Sequence of the second protein:
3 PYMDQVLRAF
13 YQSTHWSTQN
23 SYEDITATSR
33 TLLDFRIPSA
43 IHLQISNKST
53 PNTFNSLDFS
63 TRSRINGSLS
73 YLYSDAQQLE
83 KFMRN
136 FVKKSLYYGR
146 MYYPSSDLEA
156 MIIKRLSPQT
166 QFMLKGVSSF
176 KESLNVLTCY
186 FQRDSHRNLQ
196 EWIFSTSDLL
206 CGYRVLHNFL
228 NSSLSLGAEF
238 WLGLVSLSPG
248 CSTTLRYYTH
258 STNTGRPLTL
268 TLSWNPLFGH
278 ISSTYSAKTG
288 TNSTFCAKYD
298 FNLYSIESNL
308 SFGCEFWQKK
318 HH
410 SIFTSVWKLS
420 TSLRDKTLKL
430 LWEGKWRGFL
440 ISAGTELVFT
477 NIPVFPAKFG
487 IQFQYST

The following describes two proteins that form a bound complex.

Residue-level contacts at the interface:
Residue E17 in the first protein is in contact with residue Y148 in the second protein (closest heavy-atom distance 2.9 Å).
Residue G7 in the first protein is in contact with residue N57 in the second protein (closest heavy-atom distance 3.4 Å).
Residue A16 in the first protein interacts with residue Y148 in the second protein (closest heavy-atom distance 2.9 Å).
Residue G44 in the first protein interacts with residue R66 in the second protein (closest heavy-atom distance 3.2 Å).
Residue A18 in the first protein interacts with residue I67 in the second protein (closest heavy-atom distance 4.5 Å).
Residue A16 in the first protein interacts with residue M146 in the second protein (closest heavy-atom distance 4.5 Å).
Residue T6 in the first protein interacts with residue S51 in the second protein (closest heavy-atom distance 4.8 Å).
Residue Y19 in the first protein contacts residue L59 in the second protein (closest heavy-atom distance 3.3 Å).
Residue T6 in the first protein interacts with residue I47 in the second protein (closest heavy-atom distance 3.7 Å).
Residue L20 in the first protein interacts with residue I47 in the second protein (closest heavy-atom distance 3.8 Å).
Residue A4 in the first protein contacts residue N49 in the second protein (closest heavy-atom distance 4.5 Å).
Residue T6 in the first protein contacts residue N57 in the second protein (closest heavy-atom distance 3.9 Å).
Residue L358 in the first protein is in contact with residue M146 in the second protein (closest heavy-atom distance 4.3 Å).
Residue T6 in the first protein is in contact with residue L59 in the second protein (closest heavy-atom distance 3.6 Å).
Residue A18 in the first protein interacts with residue S58 in the second protein (closest heavy-atom distance 4.5 Å).
Residue E17 in the first protein interacts with residue P149 in the second protein (closest heavy-atom distance 4.0 Å).
Residue T8 in the first protein contacts residue N57 in the second protein (closest heavy-atom distance 2.7 Å).
Residue M331 in the first protein interacts with residue L71 in the second protein (closest heavy-atom distance 4.0 Å).
Residue A18 in the first protein is in contact with residue L59 in the second protein (closest heavy-atom distance 3.7 Å).
Residue L20 in the first protein contacts residue L59 in the second protein (closest heavy-atom distance 3.8 Å).
Residue R43 in the first protein contacts residue R66 in the second protein (closest heavy-atom distance 3.6 Å).
Residue I47 in the first protein interacts with residue R66 in the second protein (closest heavy-atom distance 3.4 Å).
Residue H329 in the first protein is in contact with residue T52 in the second protein (closest heavy-atom distance 3.7 Å).
Residue S49 in the first protein interacts with residue R66 in the second protein (closest heavy-atom distance 3.7 Å).
Residue K5 in the first protein interacts with residue I47 in the second protein (closest heavy-atom distance 4.5 Å).
Residue A18 in the first protein contacts residue G69 in the second protein (closest heavy-atom distance 3.9 Å).
Residue M331 in the first protein interacts with residue S51 in the second protein (closest heavy-atom distance 4.4 Å).
Residue E17 in the first protein is in contact with residue I67 in the second protein (closest heavy-atom distance 4.4 Å).
Residue K46 in the first protein interacts with residue R66 in the second protein (closest heavy-atom distance 3.5 Å).
Residue L20 in the first protein is in contact with residue F61 in the second protein (closest heavy-atom distance 4.8 Å).
Residue T6 in the first protein interacts with residue N49 in the second protein (closest heavy-atom distance 3.1 Å).
Residue F334 in the first protein is in contact with residue M146 in the second protein (closest heavy-atom distance 4.0 Å).
Residue A18 in the first protein is in contact with residue Y148 in the second protein (closest heavy-atom distance 3.3 Å).
Residue K5 in the first protein is in contact with residue N49 in the second protein (closest heavy-atom distance 3.6 Å).
Residue I41 in the first protein contacts residue I67 in the second protein (closest heavy-atom distance 4.1 Å).
Residue T6 in the first protein contacts residue S58 in the second protein (closest heavy-atom distance 4.6 Å).
Residue T6 in the first protein interacts with residue S48 in the second protein (closest heavy-atom distance 4.5 Å).
Residue M331 in the first protein contacts residue T52 in the second protein (closest heavy-atom distance 3.6 Å).
Residue M331 in the first protein interacts with residue T55 in the second protein (closest heavy-atom distance 4.4 Å).
Residue G7 in the first protein is in contact with residue Y148 in the second protein (closest heavy-atom distance 3.7 Å).
Residue H48 in the first protein contacts residue R66 in the second protein (closest heavy-atom distance 2.5 Å).
Residue S49 in the first protein contacts residue I67 in the second protein (closest heavy-atom distance 5.0 Å).
Residue F10 in the first protein is in contact with residue L71 in the second protein (closest heavy-atom distance 3.8 Å).
Residue L42 in the first protein interacts with residue I67 in the second protein (closest heavy-atom distance 3.8 Å).
Residue A18 in the first protein contacts residue N68 in the second protein (closest heavy-atom distance 3.8 Å).
Residue T8 in the first protein contacts residue Y148 in the second protein (closest heavy-atom distance 2.7 Å).
Residue R43 in the first protein is in contact with residue N68 in the second protein (closest heavy-atom distance 3.5 Å).
Residue T45 in the first protein is in contact with residue R66 in the second protein (closest heavy-atom distance 3.8 Å).
Residue A4 in the first protein interacts with residue I47 in the second protein (closest heavy-atom distance 4.4 Å).
Residue R43 in the first protein interacts with residue P149 in the second protein (closest heavy-atom distance 4.3 Å).
Residue D15 in the first protein contacts residue Y148 in the second protein (closest heavy-atom distance 4.6 Å).
Residue T8 in the first protein interacts with residue L71 in the second protein (closest heavy-atom distance 3.5 Å).
Residue R43 in the first protein interacts with residue I67 in the second protein (closest heavy-atom distance 2.6 Å).

Sequence of the first protein:
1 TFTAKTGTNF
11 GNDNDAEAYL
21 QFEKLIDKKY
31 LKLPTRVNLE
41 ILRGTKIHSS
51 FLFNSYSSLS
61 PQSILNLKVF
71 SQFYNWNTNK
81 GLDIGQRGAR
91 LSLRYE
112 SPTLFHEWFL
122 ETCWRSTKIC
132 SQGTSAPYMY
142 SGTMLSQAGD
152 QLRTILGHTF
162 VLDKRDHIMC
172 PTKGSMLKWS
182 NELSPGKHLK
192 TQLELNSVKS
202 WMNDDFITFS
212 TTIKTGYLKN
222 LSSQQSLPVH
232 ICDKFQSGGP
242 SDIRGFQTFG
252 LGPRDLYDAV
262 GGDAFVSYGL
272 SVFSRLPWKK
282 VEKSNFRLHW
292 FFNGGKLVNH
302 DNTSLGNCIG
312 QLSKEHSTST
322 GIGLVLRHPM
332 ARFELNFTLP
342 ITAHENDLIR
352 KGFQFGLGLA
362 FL